Interface contacts:
Residue W67 in chain B is in contact with residue V3 in chain A (closest heavy-atom distance 3.4 Å).
Residue S76 in chain B interacts with residue W6 in chain A (closest heavy-atom distance 2.9 Å).
Residue S100 in chain B interacts with residue W6 in chain A (closest heavy-atom distance 3.5 Å).
Residue Y31 in chain B is in contact with residue V3 in chain A (closest heavy-atom distance 3.1 Å).
Residue Y42 in chain B is in contact with residue L7 in chain A (closest heavy-atom distance 3.1 Å).
Residue W67 in chain B is in contact with residue W6 in chain A (closest heavy-atom distance 4.0 Å).
Residue L98 in chain B is in contact with residue W6 in chain A (closest heavy-atom distance 3.7 Å).
Residue L13 in chain B is in contact with residue E4 in chain A (closest heavy-atom distance 4.2 Å).
Residue S15 in chain B contacts residue V3 in chain A (closest heavy-atom distance 3.6 Å).
Residue L112 in chain B interacts with residue W6 in chain A (closest heavy-atom distance 4.1 Å).
Residue A74 in chain B contacts residue L7 in chain A (closest heavy-atom distance 4.3 Å).
Residue A74 in chain B is in contact with residue W6 in chain A (closest heavy-atom distance 3.9 Å).
Residue L13 in chain B interacts with residue D2 in chain A (closest heavy-atom distance 4.4 Å).
Residue W67 in chain B contacts residue L7 in chain A (closest heavy-atom distance 3.5 Å).
Residue S15 in chain B interacts with residue D2 in chain A (closest heavy-atom distance 4.8 Å).

Sequence of chain B:
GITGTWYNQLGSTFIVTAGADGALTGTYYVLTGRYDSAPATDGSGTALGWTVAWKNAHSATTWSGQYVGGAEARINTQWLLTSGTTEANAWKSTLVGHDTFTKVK

The following describes two proteins that form a bound complex.

Sequence of chain A:
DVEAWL